Contacts between the two chains:
Residue L125 in chain A interacts with residue L185 in chain B (closest heavy-atom distance 3.8 Å).
Residue L147 in chain A contacts residue G146 in chain B (closest heavy-atom distance 3.2 Å).
Residue G150 in chain A is in contact with residue L186 in chain B (closest heavy-atom distance 3.6 Å).
Residue G150 in chain A is in contact with residue L147 in chain B (closest heavy-atom distance 3.9 Å).
Residue T193 in chain A is in contact with residue A149 in chain B (closest heavy-atom distance 3.8 Å).
Residue L179 in chain A interacts with residue A182 in chain B (closest heavy-atom distance 4.7 Å).
Residue L139 in chain A is in contact with residue T193 in chain B (closest heavy-atom distance 3.7 Å).
Residue L189 in chain A interacts with residue L133 in chain B (closest heavy-atom distance 4.1 Å).
Residue T193 in chain A interacts with residue L139 in chain B (closest heavy-atom distance 4.0 Å).
Residue L186 in chain A is in contact with residue P153 in chain B (closest heavy-atom distance 4.3 Å).
Residue L179 in chain A is in contact with residue V178 in chain B (closest heavy-atom distance 3.9 Å).
Residue P153 in chain A is in contact with residue L186 in chain B (closest heavy-atom distance 4.3 Å).
Residue L186 in chain A contacts residue G150 in chain B (closest heavy-atom distance 3.4 Å).
Residue P175 in chain A contacts residue F174 in chain B (closest heavy-atom distance 4.2 Å).
Residue P195 in chain A interacts with residue L139 in chain B (closest heavy-atom distance 3.6 Å).
Residue V178 in chain A contacts residue L179 in chain B (closest heavy-atom distance 3.7 Å).
Residue L139 in chain A contacts residue L194 in chain B (closest heavy-atom distance 4.3 Å).
Residue T193 in chain A is in contact with residue G146 in chain B (closest heavy-atom distance 3.5 Å).
Residue L189 in chain A is in contact with residue P153 in chain B (closest heavy-atom distance 4.3 Å).
Residue F174 in chain A interacts with residue F174 in chain B (closest heavy-atom distance 3.9 Å).
Residue F174 in chain A interacts with residue P175 in chain B (closest heavy-atom distance 4.0 Å).
Residue P153 in chain A contacts residue L185 in chain B (closest heavy-atom distance 4.3 Å).
Residue L133 in chain A interacts with residue L189 in chain B (closest heavy-atom distance 3.9 Å).
Residue S129 in chain A is in contact with residue L189 in chain B (closest heavy-atom distance 3.6 Å).
Residue A149 in chain A is in contact with residue L189 in chain B (closest heavy-atom distance 3.7 Å).
Residue L179 in chain A contacts residue L179 in chain B (closest heavy-atom distance 4.3 Å).
Residue V178 in chain A is in contact with residue P175 in chain B (closest heavy-atom distance 4.7 Å).
Residue L189 in chain A is in contact with residue S129 in chain B (closest heavy-atom distance 3.7 Å).
Residue A182 in chain A is in contact with residue L154 in chain B (closest heavy-atom distance 4.0 Å).
Residue A149 in chain A is in contact with residue L147 in chain B (closest heavy-atom distance 4.4 Å).
Residue G146 in chain A is in contact with residue T193 in chain B (closest heavy-atom distance 3.9 Å).
Residue L186 in chain A contacts residue L186 in chain B (closest heavy-atom distance 4.5 Å).
Residue G146 in chain A interacts with residue N145 in chain B (closest heavy-atom distance 3.8 Å).
Residue A149 in chain A contacts residue T193 in chain B (closest heavy-atom distance 3.7 Å).
Residue L147 in chain A contacts residue G150 in chain B (closest heavy-atom distance 4.0 Å).
Residue L192 in chain A contacts residue L133 in chain B (closest heavy-atom distance 4.0 Å).
Residue L185 in chain A interacts with residue P153 in chain B (closest heavy-atom distance 4.1 Å).
Residue L133 in chain A is in contact with residue L192 in chain B (closest heavy-atom distance 3.7 Å).
Residue L189 in chain A interacts with residue A149 in chain B (closest heavy-atom distance 3.6 Å).
Residue L185 in chain A contacts residue L125 in chain B (closest heavy-atom distance 3.9 Å).
Residue L154 in chain A interacts with residue L186 in chain B (closest heavy-atom distance 4.5 Å).
Residue L133 in chain A contacts residue T193 in chain B (closest heavy-atom distance 4.0 Å).
Residue P153 in chain A is in contact with residue L189 in chain B (closest heavy-atom distance 4.2 Å).
Residue L147 in chain A contacts residue A149 in chain B (closest heavy-atom distance 4.5 Å).
Residue L185 in chain A is in contact with residue S129 in chain B (closest heavy-atom distance 3.6 Å).
Residue L154 in chain A contacts residue L154 in chain B (closest heavy-atom distance 4.3 Å).
Residue L194 in chain A contacts residue L139 in chain B (closest heavy-atom distance 4.1 Å).
Residue L139 in chain A interacts with residue P195 in chain B (closest heavy-atom distance 3.7 Å).
Residue L147 in chain A is in contact with residue L147 in chain B (closest heavy-atom distance 3.6 Å).
Residue N145 in chain A contacts residue G146 in chain B (closest heavy-atom distance 3.7 Å).
Residue T193 in chain A is in contact with residue L133 in chain B (closest heavy-atom distance 4.5 Å).
Residue V137 in chain A interacts with residue L192 in chain B (closest heavy-atom distance 4.1 Å).
Residue T193 in chain A is in contact with residue A136 in chain B (closest heavy-atom distance 3.9 Å).
Residue L186 in chain A interacts with residue A149 in chain B (closest heavy-atom distance 3.6 Å).
Residue G146 in chain A interacts with residue L147 in chain B (closest heavy-atom distance 3.3 Å).
Residue A136 in chain A is in contact with residue T193 in chain B (closest heavy-atom distance 4.2 Å).
Residue L154 in chain A is in contact with residue A182 in chain B (closest heavy-atom distance 4.0 Å).
Residue A149 in chain A contacts residue L186 in chain B (closest heavy-atom distance 3.5 Å).
Residue G146 in chain A interacts with residue G146 in chain B (closest heavy-atom distance 4.4 Å).
Residue S129 in chain A is in contact with residue L185 in chain B (closest heavy-atom distance 3.4 Å).

Sequence of chain B:
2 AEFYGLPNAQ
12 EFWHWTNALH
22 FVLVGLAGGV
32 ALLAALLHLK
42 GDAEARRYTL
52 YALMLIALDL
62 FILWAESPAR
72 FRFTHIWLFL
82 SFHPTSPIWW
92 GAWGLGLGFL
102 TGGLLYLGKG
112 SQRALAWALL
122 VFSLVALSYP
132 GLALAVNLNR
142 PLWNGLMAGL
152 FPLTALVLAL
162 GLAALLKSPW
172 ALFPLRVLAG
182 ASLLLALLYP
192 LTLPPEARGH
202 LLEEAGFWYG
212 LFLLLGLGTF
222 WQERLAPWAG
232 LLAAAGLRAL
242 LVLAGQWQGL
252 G

Sequence of chain A:
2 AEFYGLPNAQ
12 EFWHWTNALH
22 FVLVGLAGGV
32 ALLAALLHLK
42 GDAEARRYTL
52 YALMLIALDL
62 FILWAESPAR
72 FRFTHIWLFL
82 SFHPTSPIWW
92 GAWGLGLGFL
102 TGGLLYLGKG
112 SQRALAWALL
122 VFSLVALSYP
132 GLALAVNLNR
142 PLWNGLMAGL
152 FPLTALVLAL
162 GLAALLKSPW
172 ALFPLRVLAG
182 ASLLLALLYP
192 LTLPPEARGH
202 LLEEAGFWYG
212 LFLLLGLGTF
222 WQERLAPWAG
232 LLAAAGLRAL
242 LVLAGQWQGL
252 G

These two protein chains interact to form a complex.